Residue-level contacts at the interface:
Residue H58 in chain B interacts with residue V4 in chain A (closest heavy-atom distance 3.0 Å).
Residue L99 in chain B is in contact with residue M6 in chain A (closest heavy-atom distance 3.5 Å).
Residue L92 in chain B is in contact with residue M6 in chain A (closest heavy-atom distance 4.7 Å).
Residue R20 in chain B interacts with residue G1 in chain A (closest heavy-atom distance 3.6 Å).
Residue H95 in chain B contacts residue K5 in chain A (closest heavy-atom distance 4.2 Å).
Residue A71 in chain B is in contact with residue M6 in chain A (closest heavy-atom distance 3.4 Å).
Residue H58 in chain B contacts residue V2 in chain A (closest heavy-atom distance 4.3 Å).
Residue F70 in chain B contacts residue M6 in chain A (closest heavy-atom distance 3.6 Å).
Residue L99 in chain B is in contact with residue V4 in chain A (closest heavy-atom distance 3.9 Å).
Residue A71 in chain B is in contact with residue P7 in chain A (closest heavy-atom distance 3.7 Å).
Residue N96 in chain B interacts with residue K5 in chain A (closest heavy-atom distance 2.9 Å).
Residue N96 in chain B interacts with residue M6 in chain A (closest heavy-atom distance 4.1 Å).
Residue L59 in chain B contacts residue M6 in chain A (closest heavy-atom distance 4.2 Å).
Residue R20 in chain B is in contact with residue V2 in chain A (closest heavy-atom distance 2.7 Å).
Residue P73 in chain B interacts with residue P8 in chain A (closest heavy-atom distance 3.9 Å).
Residue A71 in chain B is in contact with residue P8 in chain A (closest heavy-atom distance 4.3 Å).
Residue L59 in chain B interacts with residue V4 in chain A (closest heavy-atom distance 3.6 Å).
Residue K57 in chain B is in contact with residue V4 in chain A (closest heavy-atom distance 4.2 Å).
Residue N96 in chain B is in contact with residue V4 in chain A (closest heavy-atom distance 3.3 Å).
Residue E72 in chain B interacts with residue P7 in chain A (closest heavy-atom distance 4.5 Å).
Residue S98 in chain B is in contact with residue V4 in chain A (closest heavy-atom distance 4.2 Å).
Residue H95 in chain B contacts residue P7 in chain A (closest heavy-atom distance 3.4 Å).
Residue S41 in chain B interacts with residue G1 in chain A (closest heavy-atom distance 3.9 Å).
Residue H95 in chain B is in contact with residue M6 in chain A (closest heavy-atom distance 3.3 Å).
Residue E72 in chain B is in contact with residue P8 in chain A (closest heavy-atom distance 2.9 Å).

Sequence of chain A:
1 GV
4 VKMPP

Sequence of chain B:
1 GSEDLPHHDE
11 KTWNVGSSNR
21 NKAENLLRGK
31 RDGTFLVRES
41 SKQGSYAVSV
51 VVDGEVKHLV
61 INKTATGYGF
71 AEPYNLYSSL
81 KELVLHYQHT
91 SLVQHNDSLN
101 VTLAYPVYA

This data describes a binding interaction between two proteins.